Sequence of the first protein:
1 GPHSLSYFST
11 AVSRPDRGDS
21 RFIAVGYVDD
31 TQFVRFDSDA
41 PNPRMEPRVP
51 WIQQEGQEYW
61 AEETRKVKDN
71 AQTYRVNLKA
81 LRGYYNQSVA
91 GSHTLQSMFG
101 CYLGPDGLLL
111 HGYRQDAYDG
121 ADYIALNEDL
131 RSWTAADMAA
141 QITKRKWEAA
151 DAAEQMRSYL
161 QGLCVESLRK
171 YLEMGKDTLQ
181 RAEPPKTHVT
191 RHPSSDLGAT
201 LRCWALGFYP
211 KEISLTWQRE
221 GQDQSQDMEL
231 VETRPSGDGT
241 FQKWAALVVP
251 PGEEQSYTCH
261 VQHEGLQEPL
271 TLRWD

Residue-level contacts at the interface:
Residue K146 in the first protein contacts residue Y9 in the second protein (closest heavy-atom distance 2.9 Å).
Residue W147 in the first protein is in contact with residue L8 in the second protein (closest heavy-atom distance 2.9 Å).
Residue L163 in the first protein interacts with residue M2 in the second protein (closest heavy-atom distance 3.9 Å).
Residue D116 in the first protein contacts residue Y9 in the second protein (closest heavy-atom distance 2.5 Å).
Residue Y7 in the first protein is in contact with residue T1 in the second protein (closest heavy-atom distance 2.9 Å).
Residue Y7 in the first protein contacts residue M2 in the second protein (closest heavy-atom distance 3.6 Å).
Residue Y84 in the first protein contacts residue Y9 in the second protein (closest heavy-atom distance 2.8 Å).
Residue N77 in the first protein is in contact with residue E7 in the second protein (closest heavy-atom distance 3.4 Å).
Residue L5 in the first protein interacts with residue T1 in the second protein (closest heavy-atom distance 4.1 Å).
Residue V76 in the first protein is in contact with residue L8 in the second protein (closest heavy-atom distance 4.1 Å).
Residue Y159 in the first protein is in contact with residue P4 in the second protein (closest heavy-atom distance 4.4 Å).
Residue T73 in the first protein is in contact with residue L8 in the second protein (closest heavy-atom distance 3.4 Å).
Residue L163 in the first protein interacts with residue T1 in the second protein (closest heavy-atom distance 3.5 Å).
Residue V67 in the first protein contacts residue M2 in the second protein (closest heavy-atom distance 3.9 Å).
Residue E63 in the first protein is in contact with residue M2 in the second protein (closest heavy-atom distance 2.9 Å).
Residue K66 in the first protein interacts with residue P3 in the second protein (closest heavy-atom distance 3.2 Å).
Residue W147 in the first protein contacts residue Y9 in the second protein (closest heavy-atom distance 3.7 Å).
Residue Y123 in the first protein is in contact with residue Y9 in the second protein (closest heavy-atom distance 3.5 Å).
Residue S167 in the first protein interacts with residue T1 in the second protein (closest heavy-atom distance 2.8 Å).
Residue W147 in the first protein contacts residue E7 in the second protein (closest heavy-atom distance 3.6 Å).
Residue Y159 in the first protein contacts residue M2 in the second protein (closest heavy-atom distance 3.7 Å).
Residue N70 in the first protein interacts with residue F6 in the second protein (closest heavy-atom distance 3.6 Å).
Residue F33 in the first protein interacts with residue T1 in the second protein (closest heavy-atom distance 4.9 Å).
Residue N70 in the first protein contacts residue M2 in the second protein (closest heavy-atom distance 3.5 Å).
Residue R65 in the first protein is in contact with residue P4 in the second protein (closest heavy-atom distance 4.4 Å).
Residue A80 in the first protein is in contact with residue Y9 in the second protein (closest heavy-atom distance 4.8 Å).
Residue F99 in the first protein interacts with residue M2 in the second protein (closest heavy-atom distance 4.2 Å).
Residue K66 in the first protein is in contact with residue P4 in the second protein (closest heavy-atom distance 4.1 Å).
Residue N77 in the first protein contacts residue Y9 in the second protein (closest heavy-atom distance 2.7 Å).
Residue Y171 in the first protein is in contact with residue T1 in the second protein (closest heavy-atom distance 2.8 Å).
Residue D69 in the first protein is in contact with residue P4 in the second protein (closest heavy-atom distance 4.6 Å).
Residue Y159 in the first protein is in contact with residue T1 in the second protein (closest heavy-atom distance 2.6 Å).
Residue T73 in the first protein is in contact with residue E7 in the second protein (closest heavy-atom distance 3.7 Å).
Residue L81 in the first protein contacts residue Y9 in the second protein (closest heavy-atom distance 3.7 Å).
Residue E63 in the first protein interacts with residue T1 in the second protein (closest heavy-atom distance 3.2 Å).
Residue L95 in the first protein is in contact with residue Y9 in the second protein (closest heavy-atom distance 3.5 Å).
Residue T143 in the first protein is in contact with residue Y9 in the second protein (closest heavy-atom distance 2.7 Å).
Residue K66 in the first protein interacts with residue T1 in the second protein (closest heavy-atom distance 3.1 Å).
Residue D69 in the first protein is in contact with residue F6 in the second protein (closest heavy-atom distance 4.0 Å).
Residue Y74 in the first protein contacts residue Y9 in the second protein (closest heavy-atom distance 4.8 Å).
Residue Y159 in the first protein interacts with residue P3 in the second protein (closest heavy-atom distance 3.4 Å).
Residue K66 in the first protein is in contact with residue F6 in the second protein (closest heavy-atom distance 3.0 Å).
Residue T143 in the first protein interacts with residue L8 in the second protein (closest heavy-atom distance 4.6 Å).
Residue A152 in the first protein contacts residue E7 in the second protein (closest heavy-atom distance 4.0 Å).
Residue Y74 in the first protein is in contact with residue F6 in the second protein (closest heavy-atom distance 4.4 Å).
Residue N77 in the first protein contacts residue L8 in the second protein (closest heavy-atom distance 3.4 Å).
Residue Y59 in the first protein contacts residue T1 in the second protein (closest heavy-atom distance 4.0 Å).
Residue F99 in the first protein is in contact with residue P3 in the second protein (closest heavy-atom distance 3.5 Å).
Residue I124 in the first protein contacts residue Y9 in the second protein (closest heavy-atom distance 4.8 Å).
Residue M45 in the first protein interacts with residue M2 in the second protein (closest heavy-atom distance 3.7 Å).
Residue I142 in the first protein interacts with residue Y9 in the second protein (closest heavy-atom distance 4.8 Å).
Residue K66 in the first protein interacts with residue M2 in the second protein (closest heavy-atom distance 2.8 Å).
Residue T73 in the first protein is in contact with residue F6 in the second protein (closest heavy-atom distance 3.4 Å).
Residue L163 in the first protein is in contact with residue P4 in the second protein (closest heavy-atom distance 4.9 Å).
Residue V67 in the first protein interacts with residue F6 in the second protein (closest heavy-atom distance 4.9 Å).
Residue Y74 in the first protein is in contact with residue E7 in the second protein (closest heavy-atom distance 4.5 Å).
Residue D69 in the first protein is in contact with residue G5 in the second protein (closest heavy-atom distance 4.5 Å).

Sequence of the second protein:
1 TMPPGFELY

These two protein chains interact to form a complex.